Sequence of protein 1:
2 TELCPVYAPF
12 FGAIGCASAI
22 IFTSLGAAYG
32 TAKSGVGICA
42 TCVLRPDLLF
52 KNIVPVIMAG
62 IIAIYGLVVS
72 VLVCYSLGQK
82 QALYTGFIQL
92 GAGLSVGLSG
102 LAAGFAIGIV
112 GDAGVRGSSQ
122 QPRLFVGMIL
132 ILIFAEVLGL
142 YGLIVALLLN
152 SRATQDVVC

These two protein chains interact to form a complex.

Sequence of protein 2:
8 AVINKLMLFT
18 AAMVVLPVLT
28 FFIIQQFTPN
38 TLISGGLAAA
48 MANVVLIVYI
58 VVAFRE

Contacts between the two chains:
Residue E137 in protein 1 contacts residue N50 in protein 2 (closest heavy-atom distance 4.0 Å).
Residue V55 in protein 1 interacts with residue Y56 in protein 2 (closest heavy-atom distance 3.4 Å).
Residue V55 in protein 1 interacts with residue I57 in protein 2 (closest heavy-atom distance 4.0 Å).
Residue F126 in protein 1 interacts with residue F61 in protein 2 (closest heavy-atom distance 3.7 Å).
Residue K52 in protein 1 is in contact with residue Y56 in protein 2 (closest heavy-atom distance 3.2 Å).
Residue F51 in protein 1 contacts residue L13 in protein 2 (closest heavy-atom distance 3.8 Å).
Residue S152 in protein 1 is in contact with residue L39 in protein 2 (closest heavy-atom distance 4.4 Å).
Residue I62 in protein 1 is in contact with residue M20 in protein 2 (closest heavy-atom distance 3.5 Å).
Residue L148 in protein 1 interacts with residue L39 in protein 2 (closest heavy-atom distance 3.6 Å).
Residue L50 in protein 1 interacts with residue L13 in protein 2 (closest heavy-atom distance 4.3 Å).
Residue F51 in protein 1 interacts with residue Y56 in protein 2 (closest heavy-atom distance 2.2 Å).
Residue F51 in protein 1 interacts with residue F16 in protein 2 (closest heavy-atom distance 3.6 Å).
Residue L73 in protein 1 interacts with residue Q32 in protein 2 (closest heavy-atom distance 4.0 Å).
Residue F51 in protein 1 contacts residue V59 in protein 2 (closest heavy-atom distance 3.7 Å).
Residue F51 in protein 1 contacts residue K12 in protein 2 (closest heavy-atom distance 4.5 Å).
Residue F126 in protein 1 is in contact with residue A60 in protein 2 (closest heavy-atom distance 4.1 Å).
Residue L144 in protein 1 interacts with residue A46 in protein 2 (closest heavy-atom distance 3.5 Å).
Residue I65 in protein 1 contacts residue P24 in protein 2 (closest heavy-atom distance 3.9 Å).
Residue V69 in protein 1 is in contact with residue F28 in protein 2 (closest heavy-atom distance 3.6 Å).
Residue N151 in protein 1 interacts with residue T38 in protein 2 (closest heavy-atom distance 3.6 Å).
Residue L148 in protein 1 contacts residue G43 in protein 2 (closest heavy-atom distance 4.1 Å).
Residue I58 in protein 1 contacts residue L53 in protein 2 (closest heavy-atom distance 4.0 Å).
Residue I54 in protein 1 interacts with residue L13 in protein 2 (closest heavy-atom distance 4.2 Å).
Residue N53 in protein 1 contacts residue Y56 in protein 2 (closest heavy-atom distance 4.7 Å).
Residue V69 in protein 1 interacts with residue G42 in protein 2 (closest heavy-atom distance 3.7 Å).
Residue Y76 in protein 1 contacts residue Q32 in protein 2 (closest heavy-atom distance 4.2 Å).
Residue L73 in protein 1 is in contact with residue G42 in protein 2 (closest heavy-atom distance 4.8 Å).
Residue I54 in protein 1 interacts with residue Y56 in protein 2 (closest heavy-atom distance 3.1 Å).
Residue L148 in protein 1 interacts with residue G42 in protein 2 (closest heavy-atom distance 4.0 Å).
Residue I65 in protein 1 interacts with residue A49 in protein 2 (closest heavy-atom distance 4.2 Å).
Residue I58 in protein 1 interacts with residue M20 in protein 2 (closest heavy-atom distance 3.5 Å).
Residue Y66 in protein 1 contacts residue A46 in protein 2 (closest heavy-atom distance 3.8 Å).
Residue I62 in protein 1 is in contact with residue L53 in protein 2 (closest heavy-atom distance 3.4 Å).
Residue L68 in protein 1 interacts with residue V25 in protein 2 (closest heavy-atom distance 3.8 Å).
Residue I58 in protein 1 interacts with residue Y56 in protein 2 (closest heavy-atom distance 4.3 Å).
Residue I62 in protein 1 contacts residue N50 in protein 2 (closest heavy-atom distance 4.3 Å).
Residue V72 in protein 1 interacts with residue F28 in protein 2 (closest heavy-atom distance 3.4 Å).
Residue I65 in protein 1 contacts residue M20 in protein 2 (closest heavy-atom distance 3.5 Å).
Residue I130 in protein 1 is in contact with residue I57 in protein 2 (closest heavy-atom distance 3.8 Å).
Residue Y76 in protein 1 contacts residue F29 in protein 2 (closest heavy-atom distance 3.9 Å).
Residue V72 in protein 1 contacts residue F29 in protein 2 (closest heavy-atom distance 4.1 Å).
Residue L141 in protein 1 contacts residue N50 in protein 2 (closest heavy-atom distance 4.6 Å).
Residue S152 in protein 1 is in contact with residue T38 in protein 2 (closest heavy-atom distance 4.1 Å).
Residue Y66 in protein 1 interacts with residue N50 in protein 2 (closest heavy-atom distance 2.9 Å).
Residue F51 in protein 1 contacts residue V9 in protein 2 (closest heavy-atom distance 4.1 Å).
Residue K52 in protein 1 is in contact with residue E63 in protein 2 (closest heavy-atom distance 4.0 Å).
Residue L73 in protein 1 contacts residue S41 in protein 2 (closest heavy-atom distance 4.8 Å).
Residue L148 in protein 1 interacts with residue T38 in protein 2 (closest heavy-atom distance 4.8 Å).
Residue L68 in protein 1 interacts with residue F28 in protein 2 (closest heavy-atom distance 4.3 Å).
Residue V69 in protein 1 contacts residue A45 in protein 2 (closest heavy-atom distance 3.6 Å).
Residue I130 in protein 1 interacts with residue F61 in protein 2 (closest heavy-atom distance 3.5 Å).
Residue L149 in protein 1 interacts with residue L39 in protein 2 (closest heavy-atom distance 4.3 Å).
Residue V127 in protein 1 contacts residue F61 in protein 2 (closest heavy-atom distance 3.8 Å).
Residue I62 in protein 1 is in contact with residue A49 in protein 2 (closest heavy-atom distance 3.5 Å).
Residue I134 in protein 1 is in contact with residue I57 in protein 2 (closest heavy-atom distance 4.5 Å).
Residue L73 in protein 1 interacts with residue F28 in protein 2 (closest heavy-atom distance 3.4 Å).
Residue M59 in protein 1 contacts residue L53 in protein 2 (closest heavy-atom distance 3.5 Å).
Residue L73 in protein 1 is in contact with residue T38 in protein 2 (closest heavy-atom distance 3.6 Å).
Residue F51 in protein 1 interacts with residue A60 in protein 2 (closest heavy-atom distance 4.0 Å).
Residue K52 in protein 1 interacts with residue A60 in protein 2 (closest heavy-atom distance 3.6 Å).